Sequence of the first protein:
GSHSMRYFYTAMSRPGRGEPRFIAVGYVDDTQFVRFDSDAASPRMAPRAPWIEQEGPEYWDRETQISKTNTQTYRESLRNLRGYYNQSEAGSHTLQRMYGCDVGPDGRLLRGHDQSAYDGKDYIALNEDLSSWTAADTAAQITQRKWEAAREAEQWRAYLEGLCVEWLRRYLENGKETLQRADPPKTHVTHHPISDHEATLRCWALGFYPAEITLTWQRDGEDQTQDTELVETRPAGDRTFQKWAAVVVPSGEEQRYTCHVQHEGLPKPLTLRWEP

Sequence of the second protein:
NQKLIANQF

The following describes two proteins that form a bound complex.

Residue-level contacts at the interface:
Residue S77 in the first protein interacts with residue F9 in the second protein (closest heavy-atom distance 2.9 Å).
Residue Q155 in the first protein contacts residue N7 in the second protein (closest heavy-atom distance 3.7 Å).
Residue M45 in the first protein is in contact with residue Q2 in the second protein (closest heavy-atom distance 2.9 Å).
Residue T69 in the first protein interacts with residue I5 in the second protein (closest heavy-atom distance 4.4 Å).
Residue E152 in the first protein interacts with residue N7 in the second protein (closest heavy-atom distance 1.8 Å).
Residue L95 in the first protein interacts with residue F9 in the second protein (closest heavy-atom distance 4.1 Å).
Residue N70 in the first protein contacts residue I5 in the second protein (closest heavy-atom distance 3.1 Å).
Residue W147 in the first protein interacts with residue F9 in the second protein (closest heavy-atom distance 3.7 Å).
Residue S116 in the first protein is in contact with residue F9 in the second protein (closest heavy-atom distance 3.4 Å).
Residue I66 in the first protein contacts residue K3 in the second protein (closest heavy-atom distance 3.3 Å).
Residue R62 in the first protein interacts with residue N1 in the second protein (closest heavy-atom distance 3.0 Å).
Residue Y7 in the first protein interacts with residue Q2 in the second protein (closest heavy-atom distance 3.5 Å).
Residue Y9 in the first protein is in contact with residue Q2 in the second protein (closest heavy-atom distance 2.7 Å).
Residue W156 in the first protein contacts residue K3 in the second protein (closest heavy-atom distance 3.8 Å).
Residue Y9 in the first protein interacts with residue I5 in the second protein (closest heavy-atom distance 3.4 Å).
Residue S67 in the first protein interacts with residue Q2 in the second protein (closest heavy-atom distance 3.5 Å).
Residue N80 in the first protein is in contact with residue Q8 in the second protein (closest heavy-atom distance 3.1 Å).
Residue W147 in the first protein interacts with residue N7 in the second protein (closest heavy-atom distance 3.7 Å).
Residue R62 in the first protein interacts with residue Q2 in the second protein (closest heavy-atom distance 3.2 Å).
Residue W147 in the first protein is in contact with residue Q8 in the second protein (closest heavy-atom distance 2.9 Å).
Residue Y99 in the first protein is in contact with residue I5 in the second protein (closest heavy-atom distance 4.0 Å).
Residue W156 in the first protein contacts residue I5 in the second protein (closest heavy-atom distance 4.1 Å).
Residue Y84 in the first protein is in contact with residue F9 in the second protein (closest heavy-atom distance 2.9 Å).
Residue T143 in the first protein interacts with residue F9 in the second protein (closest heavy-atom distance 2.6 Å).
Residue E63 in the first protein contacts residue N1 in the second protein (closest heavy-atom distance 2.6 Å).
Residue Y74 in the first protein contacts residue F9 in the second protein (closest heavy-atom distance 4.1 Å).
Residue R97 in the first protein interacts with residue I5 in the second protein (closest heavy-atom distance 3.7 Å).
Residue W167 in the first protein is in contact with residue N1 in the second protein (closest heavy-atom distance 2.9 Å).
Residue Y9 in the first protein contacts residue K3 in the second protein (closest heavy-atom distance 4.1 Å).
Residue M5 in the first protein is in contact with residue N1 in the second protein (closest heavy-atom distance 4.1 Å).
Residue Y7 in the first protein is in contact with residue N1 in the second protein (closest heavy-atom distance 2.9 Å).
Residue N80 in the first protein contacts residue F9 in the second protein (closest heavy-atom distance 2.9 Å).
Residue T73 in the first protein contacts residue Q8 in the second protein (closest heavy-atom distance 3.9 Å).
Residue T69 in the first protein interacts with residue L4 in the second protein (closest heavy-atom distance 4.0 Å).
Residue N70 in the first protein is in contact with residue L4 in the second protein (closest heavy-atom distance 4.2 Å).
Residue Y99 in the first protein is in contact with residue Q2 in the second protein (closest heavy-atom distance 3.4 Å).
Residue T73 in the first protein interacts with residue A6 in the second protein (closest heavy-atom distance 4.0 Å).
Residue N70 in the first protein is in contact with residue K3 in the second protein (closest heavy-atom distance 3.8 Å).
Residue Y159 in the first protein is in contact with residue Q2 in the second protein (closest heavy-atom distance 3.8 Å).
Residue Y74 in the first protein contacts residue I5 in the second protein (closest heavy-atom distance 4.2 Å).
Residue E76 in the first protein is in contact with residue Q8 in the second protein (closest heavy-atom distance 2.6 Å).
Residue T73 in the first protein contacts residue N7 in the second protein (closest heavy-atom distance 4.0 Å).
Residue N70 in the first protein is in contact with residue Q2 in the second protein (closest heavy-atom distance 4.0 Å).
Residue Y159 in the first protein interacts with residue K3 in the second protein (closest heavy-atom distance 3.6 Å).
Residue L163 in the first protein is in contact with residue N1 in the second protein (closest heavy-atom distance 4.0 Å).
Residue Q155 in the first protein is in contact with residue K3 in the second protein (closest heavy-atom distance 3.9 Å).
Residue Y123 in the first protein interacts with residue F9 in the second protein (closest heavy-atom distance 3.7 Å).
Residue I66 in the first protein interacts with residue L4 in the second protein (closest heavy-atom distance 3.9 Å).
Residue Y171 in the first protein contacts residue N1 in the second protein (closest heavy-atom distance 2.8 Å).
Residue E63 in the first protein is in contact with residue Q2 in the second protein (closest heavy-atom distance 2.9 Å).
Residue A150 in the first protein interacts with residue N7 in the second protein (closest heavy-atom distance 4.0 Å).
Residue R97 in the first protein is in contact with residue F9 in the second protein (closest heavy-atom distance 3.6 Å).
Residue Y159 in the first protein contacts residue N1 in the second protein (closest heavy-atom distance 2.6 Å).
Residue K146 in the first protein contacts residue F9 in the second protein (closest heavy-atom distance 2.9 Å).
Residue Y99 in the first protein contacts residue K3 in the second protein (closest heavy-atom distance 3.0 Å).
Residue I66 in the first protein interacts with residue Q2 in the second protein (closest heavy-atom distance 3.9 Å).
Residue Y59 in the first protein interacts with residue N1 in the second protein (closest heavy-atom distance 3.8 Å).
Residue S77 in the first protein is in contact with residue Q8 in the second protein (closest heavy-atom distance 3.5 Å).
Residue T73 in the first protein contacts residue I5 in the second protein (closest heavy-atom distance 3.1 Å).
Residue I124 in the first protein is in contact with residue F9 in the second protein (closest heavy-atom distance 4.2 Å).